Residue-level contacts at the interface:
Residue V1106 in chain B is in contact with residue Y41 in chain A (closest heavy-atom distance 3.7 Å).
Residue R756 in chain B is in contact with residue V173 in chain A (closest heavy-atom distance 3.3 Å).
Residue Q755 in chain B interacts with residue F108 in chain A (closest heavy-atom distance 3.7 Å).
Residue A760 in chain B interacts with residue V173 in chain A (closest heavy-atom distance 3.7 Å).
Residue F1096 in chain B contacts residue Y23 in chain A (closest heavy-atom distance 3.3 Å).
Residue K1102 in chain B contacts residue F116 in chain A (closest heavy-atom distance 3.5 Å).
Residue Y1052 in chain B interacts with residue I152 in chain A (closest heavy-atom distance 3.6 Å).
Residue E1124 in chain B is in contact with residue A36 in chain A (closest heavy-atom distance 3.7 Å).
Residue R717 in chain B interacts with residue V163 in chain A (closest heavy-atom distance 2.7 Å).
Residue G1103 in chain B is in contact with residue F116 in chain A (closest heavy-atom distance 3.5 Å).
Residue T1101 in chain B interacts with residue N65 in chain A (closest heavy-atom distance 3.1 Å).
Residue I816 in chain B is in contact with residue T218 in chain A (closest heavy-atom distance 3.6 Å).
Residue T1101 in chain B is in contact with residue L64 in chain A (closest heavy-atom distance 3.4 Å).
Residue A781 in chain B interacts with residue F107 in chain A (closest heavy-atom distance 3.6 Å).
Residue V1128 in chain B interacts with residue Y69 in chain A (closest heavy-atom distance 3.6 Å).
Residue Q1061 in chain B interacts with residue P114 in chain A (closest heavy-atom distance 2.6 Å).
Residue M1105 in chain B interacts with residue Y41 in chain A (closest heavy-atom distance 3.3 Å).
Residue G1103 in chain B is in contact with residue N65 in chain A (closest heavy-atom distance 2.9 Å).
Residue D1125 in chain B interacts with residue H38 in chain A (closest heavy-atom distance 3.1 Å).
Residue E1064 in chain B is in contact with residue V113 in chain A (closest heavy-atom distance 2.8 Å).
Residue M1105 in chain B contacts residue Y39 in chain A (closest heavy-atom distance 3.4 Å).
Residue L721 in chain B contacts residue A160 in chain A (closest heavy-atom distance 3.7 Å).
Residue M815 in chain B interacts with residue E219 in chain A (closest heavy-atom distance 3.5 Å).
Residue V1128 in chain B contacts residue Q34 in chain A (closest heavy-atom distance 3.2 Å).
Residue F1066 in chain B is in contact with residue F116 in chain A (closest heavy-atom distance 3.5 Å).
Residue A759 in chain B interacts with residue F108 in chain A (closest heavy-atom distance 3.7 Å).
Residue G814 in chain B contacts residue R217 in chain A (closest heavy-atom distance 2.8 Å).
Residue M815 in chain B contacts residue T218 in chain A (closest heavy-atom distance 3.6 Å).
Residue R717 in chain B contacts residue P164 in chain A (closest heavy-atom distance 3.5 Å).
Residue V1049 in chain B is in contact with residue Y159 in chain A (closest heavy-atom distance 3.5 Å).
Residue L1133 in chain B contacts residue I152 in chain A (closest heavy-atom distance 3.3 Å).
Residue Q749 in chain B interacts with residue Y180 in chain A (closest heavy-atom distance 3.6 Å).
Residue R756 in chain B is in contact with residue F108 in chain A (closest heavy-atom distance 3.4 Å).
Residue R756 in chain B is in contact with residue F176 in chain A (closest heavy-atom distance 3.2 Å).
Residue L721 in chain B interacts with residue Y159 in chain A (closest heavy-atom distance 3.5 Å).
Residue L724 in chain B is in contact with residue H153 in chain A (closest heavy-atom distance 3.3 Å).
Residue A779 in chain B contacts residue P164 in chain A (closest heavy-atom distance 3.2 Å).
Residue P722 in chain B is in contact with residue I156 in chain A (closest heavy-atom distance 3.2 Å).
Residue E1124 in chain B is in contact with residue Q34 in chain A (closest heavy-atom distance 3.1 Å).
Residue S817 in chain B is in contact with residue E219 in chain A (closest heavy-atom distance 3.3 Å).
Residue Q1061 in chain B is in contact with residue V113 in chain A (closest heavy-atom distance 3.4 Å).
Residue E1131 in chain B interacts with residue G151 in chain A (closest heavy-atom distance 3.5 Å).
Residue E1120 in chain B is in contact with residue A36 in chain A (closest heavy-atom distance 3.3 Å).
Residue P748 in chain B is in contact with residue Y180 in chain A (closest heavy-atom distance 3.7 Å).
Residue R778 in chain B is in contact with residue Y159 in chain A (closest heavy-atom distance 3.7 Å).
Residue A753 in chain B is in contact with residue M177 in chain A (closest heavy-atom distance 3.7 Å).
Residue V1106 in chain B interacts with residue P20 in chain A (closest heavy-atom distance 3.6 Å).
Residue I816 in chain B contacts residue R217 in chain A (closest heavy-atom distance 3.4 Å).
Residue L1050 in chain B is in contact with residue Y159 in chain A (closest heavy-atom distance 2.8 Å).
Residue F1096 in chain B interacts with residue P20 in chain A (closest heavy-atom distance 3.6 Å).
Residue R756 in chain B is in contact with residue M177 in chain A (closest heavy-atom distance 3.6 Å).
Residue E1131 in chain B contacts residue I152 in chain A (closest heavy-atom distance 3.2 Å).
Residue A781 in chain B contacts residue F108 in chain A (closest heavy-atom distance 3.5 Å).
Residue A1121 in chain B is in contact with residue H38 in chain A (closest heavy-atom distance 3.4 Å).
Residue L763 in chain B contacts residue R170 in chain A (closest heavy-atom distance 3.7 Å).
Residue P1054 in chain B is in contact with residue W155 in chain A (closest heavy-atom distance 3.5 Å).
Residue R723 in chain B is in contact with residue I156 in chain A (closest heavy-atom distance 3.6 Å).
Residue D750 in chain B interacts with residue Y180 in chain A (closest heavy-atom distance 3.4 Å).
Residue L724 in chain B contacts residue I156 in chain A (closest heavy-atom distance 3.7 Å).
Residue Y1052 in chain B interacts with residue I156 in chain A (closest heavy-atom distance 3.6 Å).

The following describes two proteins that form a bound complex.

Sequence of chain A:
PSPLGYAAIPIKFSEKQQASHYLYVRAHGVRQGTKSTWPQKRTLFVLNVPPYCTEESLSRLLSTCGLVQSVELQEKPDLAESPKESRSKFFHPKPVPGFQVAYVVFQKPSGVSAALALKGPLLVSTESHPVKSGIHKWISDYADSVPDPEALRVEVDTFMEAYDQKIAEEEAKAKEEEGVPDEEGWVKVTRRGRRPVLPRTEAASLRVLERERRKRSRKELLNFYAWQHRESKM

Sequence of chain B:
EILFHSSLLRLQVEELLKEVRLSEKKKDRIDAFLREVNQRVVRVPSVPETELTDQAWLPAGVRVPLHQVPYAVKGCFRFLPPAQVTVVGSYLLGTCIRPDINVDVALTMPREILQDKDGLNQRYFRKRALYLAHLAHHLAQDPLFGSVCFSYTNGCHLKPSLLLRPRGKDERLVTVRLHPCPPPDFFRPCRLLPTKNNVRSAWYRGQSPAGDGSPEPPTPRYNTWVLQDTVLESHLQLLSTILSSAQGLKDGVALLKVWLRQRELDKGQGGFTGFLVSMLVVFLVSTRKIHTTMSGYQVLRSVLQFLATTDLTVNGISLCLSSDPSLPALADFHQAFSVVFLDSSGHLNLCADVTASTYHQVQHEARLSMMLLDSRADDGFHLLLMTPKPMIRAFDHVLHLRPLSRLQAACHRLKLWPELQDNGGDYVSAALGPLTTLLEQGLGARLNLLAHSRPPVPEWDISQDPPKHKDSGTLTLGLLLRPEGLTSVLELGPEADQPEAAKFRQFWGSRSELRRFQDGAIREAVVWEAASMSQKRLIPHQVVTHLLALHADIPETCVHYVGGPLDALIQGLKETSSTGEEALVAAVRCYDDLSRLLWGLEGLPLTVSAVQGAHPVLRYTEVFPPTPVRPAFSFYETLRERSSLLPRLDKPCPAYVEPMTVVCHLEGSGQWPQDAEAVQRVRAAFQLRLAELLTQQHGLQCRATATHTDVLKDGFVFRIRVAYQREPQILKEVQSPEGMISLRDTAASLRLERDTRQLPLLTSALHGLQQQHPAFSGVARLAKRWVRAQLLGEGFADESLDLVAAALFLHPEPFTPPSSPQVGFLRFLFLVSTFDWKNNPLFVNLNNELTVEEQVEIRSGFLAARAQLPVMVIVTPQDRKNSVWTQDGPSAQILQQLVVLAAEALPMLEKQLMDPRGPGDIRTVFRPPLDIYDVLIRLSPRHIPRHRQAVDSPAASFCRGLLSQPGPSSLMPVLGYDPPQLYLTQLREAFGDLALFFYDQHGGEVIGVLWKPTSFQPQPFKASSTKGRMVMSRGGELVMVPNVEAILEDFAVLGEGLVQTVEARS